Sequence of protein 2:
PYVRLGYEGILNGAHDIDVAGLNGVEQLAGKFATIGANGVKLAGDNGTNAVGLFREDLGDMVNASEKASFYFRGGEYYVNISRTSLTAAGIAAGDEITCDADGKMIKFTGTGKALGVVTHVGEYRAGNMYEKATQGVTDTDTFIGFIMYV

Sequence of protein 1:
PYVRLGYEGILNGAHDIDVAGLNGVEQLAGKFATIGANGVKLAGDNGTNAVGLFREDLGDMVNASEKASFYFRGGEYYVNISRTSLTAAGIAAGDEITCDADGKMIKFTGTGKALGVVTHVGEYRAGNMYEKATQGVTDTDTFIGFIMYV

These two protein chains interact to form a complex.

Residue-level contacts at the interface:
Residue N23 in protein 2 contacts residue Q27 in protein 1 (closest heavy-atom distance 3.9 Å).
Residue Q135 in protein 2 interacts with residue N38 in protein 1 (closest heavy-atom distance 3.5 Å).
Residue Q135 in protein 2 interacts with residue M61 in protein 1 (closest heavy-atom distance 3.3 Å).
Residue Y78 in protein 2 contacts residue G103 in protein 1 (closest heavy-atom distance 3.6 Å).
Residue L22 in protein 2 contacts residue Q27 in protein 1 (closest heavy-atom distance 3.0 Å).
Residue E76 in protein 2 is in contact with residue A101 in protein 1 (closest heavy-atom distance 3.4 Å).
Residue E26 in protein 2 contacts residue N23 in protein 1 (closest heavy-atom distance 3.7 Å).
Residue R73 in protein 2 contacts residue E76 in protein 1 (closest heavy-atom distance 3.4 Å).
Residue D57 in protein 2 interacts with residue F72 in protein 1 (closest heavy-atom distance 3.0 Å).
Residue G74 in protein 2 contacts residue E56 in protein 1 (closest heavy-atom distance 3.1 Å).
Residue Y77 in protein 2 interacts with residue E76 in protein 1 (closest heavy-atom distance 3.4 Å).
Residue T134 in protein 2 is in contact with residue G36 in protein 1 (closest heavy-atom distance 3.8 Å).
Residue A101 in protein 2 interacts with residue E26 in protein 1 (closest heavy-atom distance 4.0 Å).
Residue R73 in protein 2 interacts with residue R55 in protein 1 (closest heavy-atom distance 3.5 Å).
Residue K132 in protein 2 is in contact with residue D57 in protein 1 (closest heavy-atom distance 3.7 Å).
Residue T134 in protein 2 interacts with residue A37 in protein 1 (closest heavy-atom distance 3.1 Å).
Residue Q27 in protein 2 contacts residue N23 in protein 1 (closest heavy-atom distance 3.5 Å).
Residue E56 in protein 2 contacts residue Y149 in protein 1 (closest heavy-atom distance 3.9 Å).
Residue G74 in protein 2 is in contact with residue D57 in protein 1 (closest heavy-atom distance 3.8 Å).
Residue Y78 in protein 2 contacts residue V150 in protein 1 (closest heavy-atom distance 3.7 Å).
Residue E76 in protein 2 contacts residue E56 in protein 1 (closest heavy-atom distance 3.7 Å).
Residue G75 in protein 2 interacts with residue E56 in protein 1 (closest heavy-atom distance 3.9 Å).
Residue E26 in protein 2 contacts residue V25 in protein 1 (closest heavy-atom distance 3.2 Å).
Residue L22 in protein 2 contacts residue V25 in protein 1 (closest heavy-atom distance 4.0 Å).
Residue L58 in protein 2 contacts residue F72 in protein 1 (closest heavy-atom distance 3.6 Å).
Residue V25 in protein 2 is in contact with residue E26 in protein 1 (closest heavy-atom distance 3.3 Å).
Residue E76 in protein 2 contacts residue E76 in protein 1 (closest heavy-atom distance 3.8 Å).
Residue Q135 in protein 2 is in contact with residue D60 in protein 1 (closest heavy-atom distance 3.8 Å).
Residue R73 in protein 2 contacts residue S65 in protein 1 (closest heavy-atom distance 3.0 Å).
Residue Q135 in protein 2 contacts residue G59 in protein 1 (closest heavy-atom distance 3.2 Å).
Residue R55 in protein 2 contacts residue G75 in protein 1 (closest heavy-atom distance 2.8 Å).
Residue T134 in protein 2 is in contact with residue L58 in protein 1 (closest heavy-atom distance 3.1 Å).
Residue V25 in protein 2 contacts residue N23 in protein 1 (closest heavy-atom distance 4.1 Å).
Residue Q135 in protein 2 contacts residue L58 in protein 1 (closest heavy-atom distance 3.9 Å).
Residue G24 in protein 2 interacts with residue E26 in protein 1 (closest heavy-atom distance 3.2 Å).
Residue S65 in protein 2 interacts with residue R73 in protein 1 (closest heavy-atom distance 3.4 Å).
Residue R55 in protein 2 interacts with residue G74 in protein 1 (closest heavy-atom distance 3.5 Å).
Residue E76 in protein 2 contacts residue L28 in protein 1 (closest heavy-atom distance 3.8 Å).
Residue R73 in protein 2 contacts residue E56 in protein 1 (closest heavy-atom distance 3.5 Å).
Residue N63 in protein 2 interacts with residue F72 in protein 1 (closest heavy-atom distance 3.8 Å).
Residue E76 in protein 2 contacts residue D102 in protein 1 (closest heavy-atom distance 3.1 Å).
Residue Y130 in protein 2 interacts with residue D57 in protein 1 (closest heavy-atom distance 3.1 Å).
Residue R55 in protein 2 is in contact with residue E76 in protein 1 (closest heavy-atom distance 3.8 Å).
Residue Y78 in protein 2 interacts with residue D102 in protein 1 (closest heavy-atom distance 3.6 Å).
Residue L58 in protein 2 contacts residue D139 in protein 1 (closest heavy-atom distance 3.8 Å).
Residue N23 in protein 2 interacts with residue E26 in protein 1 (closest heavy-atom distance 3.5 Å).
Residue R73 in protein 2 is in contact with residue D57 in protein 1 (closest heavy-atom distance 3.0 Å).
Residue E76 in protein 2 contacts residue E26 in protein 1 (closest heavy-atom distance 3.1 Å).
Residue G74 in protein 2 is in contact with residue L58 in protein 1 (closest heavy-atom distance 4.0 Å).
Residue Q135 in protein 2 is in contact with residue G36 in protein 1 (closest heavy-atom distance 3.1 Å).
Residue K132 in protein 2 contacts residue L58 in protein 1 (closest heavy-atom distance 3.5 Å).
Residue E26 in protein 2 interacts with residue G24 in protein 1 (closest heavy-atom distance 3.6 Å).
Residue G21 in protein 2 contacts residue V25 in protein 1 (closest heavy-atom distance 3.1 Å).
Residue D57 in protein 2 is in contact with residue R73 in protein 1 (closest heavy-atom distance 3.6 Å).
Residue G75 in protein 2 interacts with residue L58 in protein 1 (closest heavy-atom distance 4.0 Å).
Residue R55 in protein 2 contacts residue D102 in protein 1 (closest heavy-atom distance 3.2 Å).
Residue Y130 in protein 2 interacts with residue L58 in protein 1 (closest heavy-atom distance 3.7 Å).
Residue E131 in protein 2 contacts residue D57 in protein 1 (closest heavy-atom distance 3.1 Å).
Residue L22 in protein 2 interacts with residue E26 in protein 1 (closest heavy-atom distance 3.6 Å).
Residue E76 in protein 2 contacts residue K104 in protein 1 (closest heavy-atom distance 3.1 Å).